The following describes two proteins that form a bound complex.

Interface contacts:
Residue P291 in the first protein is in contact with residue D199 in the second protein (closest heavy-atom distance 3.9 Å).
Residue G250 in the first protein interacts with residue F196 in the second protein (closest heavy-atom distance 4.1 Å).
Residue S10 in the first protein is in contact with residue F196 in the second protein (closest heavy-atom distance 3.7 Å).
Residue Q183 in the first protein interacts with residue F206 in the second protein (closest heavy-atom distance 3.2 Å).
Residue R63 in the first protein contacts residue T207 in the second protein (closest heavy-atom distance 2.8 Å).
Residue G250 in the first protein is in contact with residue P195 in the second protein (closest heavy-atom distance 3.6 Å).
Residue P291 in the first protein contacts residue L202 in the second protein (closest heavy-atom distance 3.9 Å).
Residue S295 in the first protein is in contact with residue K203 in the second protein (closest heavy-atom distance 3.2 Å).
Residue S169 in the first protein interacts with residue F206 in the second protein (closest heavy-atom distance 3.4 Å).
Residue Y215 in the first protein is in contact with residue F204 in the second protein (closest heavy-atom distance 4.1 Å).
Residue I235 in the first protein is in contact with residue F204 in the second protein (closest heavy-atom distance 4.4 Å).
Residue S295 in the first protein is in contact with residue L202 in the second protein (closest heavy-atom distance 3.3 Å).
Residue T247 in the first protein is in contact with residue V201 in the second protein (closest heavy-atom distance 4.7 Å).
Residue L252 in the first protein is in contact with residue V198 in the second protein (closest heavy-atom distance 4.3 Å).
Residue S295 in the first protein contacts residue F206 in the second protein (closest heavy-atom distance 4.0 Å).
Residue I235 in the first protein contacts residue T205 in the second protein (closest heavy-atom distance 4.2 Å).
Residue F213 in the first protein is in contact with residue F204 in the second protein (closest heavy-atom distance 3.5 Å).
Residue F213 in the first protein contacts residue F206 in the second protein (closest heavy-atom distance 4.1 Å).
Residue G12 in the first protein contacts residue P195 in the second protein (closest heavy-atom distance 3.6 Å).
Residue D292 in the first protein contacts residue D199 in the second protein (closest heavy-atom distance 3.6 Å).
Residue A301 in the first protein interacts with residue T207 in the second protein (closest heavy-atom distance 4.3 Å).
Residue F213 in the first protein is in contact with residue G208 in the second protein (closest heavy-atom distance 3.2 Å).
Residue Q237 in the first protein interacts with residue F204 in the second protein (closest heavy-atom distance 3.9 Å).
Residue I246 in the first protein interacts with residue F204 in the second protein (closest heavy-atom distance 3.6 Å).
Residue F8 in the first protein interacts with residue V198 in the second protein (closest heavy-atom distance 3.9 Å).
Residue M296 in the first protein interacts with residue L202 in the second protein (closest heavy-atom distance 4.2 Å).
Residue T247 in the first protein is in contact with residue F196 in the second protein (closest heavy-atom distance 3.4 Å).
Residue S248 in the first protein interacts with residue P195 in the second protein (closest heavy-atom distance 4.0 Å).
Residue R63 in the first protein interacts with residue G208 in the second protein (closest heavy-atom distance 4.8 Å).
Residue Q237 in the first protein contacts residue K210 in the second protein (closest heavy-atom distance 3.5 Å).
Residue D297 in the first protein is in contact with residue T207 in the second protein (closest heavy-atom distance 3.3 Å).
Residue F213 in the first protein interacts with residue T205 in the second protein (closest heavy-atom distance 3.5 Å).
Residue A301 in the first protein interacts with residue K203 in the second protein (closest heavy-atom distance 4.8 Å).
Residue L252 in the first protein contacts residue V201 in the second protein (closest heavy-atom distance 3.9 Å).
Residue G249 in the first protein contacts residue P195 in the second protein (closest heavy-atom distance 3.6 Å).
Residue S298 in the first protein contacts residue F206 in the second protein (closest heavy-atom distance 3.5 Å).
Residue F8 in the first protein contacts residue L202 in the second protein (closest heavy-atom distance 3.9 Å).
Residue S10 in the first protein interacts with residue V198 in the second protein (closest heavy-atom distance 4.2 Å).
Residue F251 in the first protein interacts with residue F196 in the second protein (closest heavy-atom distance 3.8 Å).
Residue I11 in the first protein interacts with residue P195 in the second protein (closest heavy-atom distance 3.6 Å).
Residue F213 in the first protein is in contact with residue T207 in the second protein (closest heavy-atom distance 3.2 Å).
Residue E212 in the first protein is in contact with residue T207 in the second protein (closest heavy-atom distance 3.6 Å).
Residue K65 in the first protein contacts residue T205 in the second protein (closest heavy-atom distance 4.7 Å).
Residue V40 in the first protein interacts with residue T205 in the second protein (closest heavy-atom distance 4.6 Å).
Residue S10 in the first protein is in contact with residue P195 in the second protein (closest heavy-atom distance 3.4 Å).
Residue F251 in the first protein interacts with residue P195 in the second protein (closest heavy-atom distance 4.8 Å).
Residue S295 in the first protein is in contact with residue D199 in the second protein (closest heavy-atom distance 3.5 Å).
Residue M296 in the first protein is in contact with residue F206 in the second protein (closest heavy-atom distance 3.1 Å).
Residue G9 in the first protein contacts residue V198 in the second protein (closest heavy-atom distance 4.1 Å).
Residue D297 in the first protein is in contact with residue F206 in the second protein (closest heavy-atom distance 3.8 Å).
Residue I235 in the first protein contacts residue V201 in the second protein (closest heavy-atom distance 4.4 Å).
Residue I246 in the first protein interacts with residue V201 in the second protein (closest heavy-atom distance 4.3 Å).
Residue Q294 in the first protein is in contact with residue K203 in the second protein (closest heavy-atom distance 4.1 Å).
Residue S298 in the first protein interacts with residue T207 in the second protein (closest heavy-atom distance 4.5 Å).
Residue Q214 in the first protein interacts with residue F204 in the second protein (closest heavy-atom distance 4.5 Å).
Residue Y215 in the first protein contacts residue T205 in the second protein (closest heavy-atom distance 3.8 Å).
Residue R63 in the first protein is in contact with residue F206 in the second protein (closest heavy-atom distance 3.2 Å).
Residue S248 in the first protein contacts residue F196 in the second protein (closest heavy-atom distance 3.9 Å).
Residue I246 in the first protein is in contact with residue F196 in the second protein (closest heavy-atom distance 4.7 Å).
Residue L252 in the first protein contacts residue F196 in the second protein (closest heavy-atom distance 4.0 Å).

Sequence of the second protein:
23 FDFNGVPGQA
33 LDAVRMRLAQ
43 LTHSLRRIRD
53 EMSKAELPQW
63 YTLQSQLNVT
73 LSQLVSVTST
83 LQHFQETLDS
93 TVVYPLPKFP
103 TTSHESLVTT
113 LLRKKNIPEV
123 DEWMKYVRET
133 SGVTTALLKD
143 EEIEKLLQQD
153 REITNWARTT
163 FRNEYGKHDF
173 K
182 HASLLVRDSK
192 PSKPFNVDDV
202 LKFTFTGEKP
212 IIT

Sequence of the first protein:
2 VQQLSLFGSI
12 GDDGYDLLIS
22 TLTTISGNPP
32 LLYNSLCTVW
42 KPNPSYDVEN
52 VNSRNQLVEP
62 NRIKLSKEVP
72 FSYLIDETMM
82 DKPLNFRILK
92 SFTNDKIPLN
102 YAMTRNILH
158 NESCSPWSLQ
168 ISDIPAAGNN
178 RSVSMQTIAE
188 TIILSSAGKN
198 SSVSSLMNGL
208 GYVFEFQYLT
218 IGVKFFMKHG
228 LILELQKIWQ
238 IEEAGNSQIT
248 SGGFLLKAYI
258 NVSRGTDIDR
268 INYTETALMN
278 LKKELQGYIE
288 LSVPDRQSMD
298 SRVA